Sequence of the first protein:
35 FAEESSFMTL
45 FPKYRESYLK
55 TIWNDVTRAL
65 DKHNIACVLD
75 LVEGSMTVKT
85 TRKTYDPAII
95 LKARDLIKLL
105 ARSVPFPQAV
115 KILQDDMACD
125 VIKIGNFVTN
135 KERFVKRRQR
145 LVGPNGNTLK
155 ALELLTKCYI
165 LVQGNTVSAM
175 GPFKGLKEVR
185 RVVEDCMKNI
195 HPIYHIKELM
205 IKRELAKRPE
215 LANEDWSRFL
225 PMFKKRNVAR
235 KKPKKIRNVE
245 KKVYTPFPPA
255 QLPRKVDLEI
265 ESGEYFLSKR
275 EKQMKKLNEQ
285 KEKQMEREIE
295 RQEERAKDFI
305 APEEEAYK

This data describes a binding interaction between two proteins.

Sequence of the second protein:
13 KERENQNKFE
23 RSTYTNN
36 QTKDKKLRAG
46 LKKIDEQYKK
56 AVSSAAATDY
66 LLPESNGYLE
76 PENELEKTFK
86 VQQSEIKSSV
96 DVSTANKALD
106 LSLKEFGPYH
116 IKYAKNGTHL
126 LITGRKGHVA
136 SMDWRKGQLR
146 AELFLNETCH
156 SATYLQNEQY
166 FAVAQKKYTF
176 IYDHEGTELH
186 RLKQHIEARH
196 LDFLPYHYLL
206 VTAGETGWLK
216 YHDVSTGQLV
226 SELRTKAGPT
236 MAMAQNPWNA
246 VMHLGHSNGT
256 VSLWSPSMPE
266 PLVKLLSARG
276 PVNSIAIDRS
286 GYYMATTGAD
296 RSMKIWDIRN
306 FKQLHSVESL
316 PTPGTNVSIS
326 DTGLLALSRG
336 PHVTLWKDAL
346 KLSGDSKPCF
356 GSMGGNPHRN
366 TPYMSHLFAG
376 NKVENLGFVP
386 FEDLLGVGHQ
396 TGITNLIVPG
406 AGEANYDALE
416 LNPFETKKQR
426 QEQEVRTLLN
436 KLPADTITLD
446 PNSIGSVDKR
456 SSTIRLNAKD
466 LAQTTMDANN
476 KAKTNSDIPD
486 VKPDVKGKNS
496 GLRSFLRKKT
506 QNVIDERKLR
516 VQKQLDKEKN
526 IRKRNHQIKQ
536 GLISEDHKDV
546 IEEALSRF

Interface contacts:
Residue V508 in the second protein is in contact with residue W57 in the first protein (closest heavy-atom distance 3.8 Å).
Residue V508 in the second protein interacts with residue L75 in the first protein (closest heavy-atom distance 4.9 Å).
Residue N507 in the second protein contacts residue C71 in the first protein (closest heavy-atom distance 2.9 Å).
Residue E511 in the second protein interacts with residue V76 in the first protein (closest heavy-atom distance 3.4 Å).
Residue T505 in the second protein interacts with residue N58 in the first protein (closest heavy-atom distance 4.2 Å).
Residue I509 in the second protein is in contact with residue V76 in the first protein (closest heavy-atom distance 3.9 Å).
Residue N507 in the second protein interacts with residue T61 in the first protein (closest heavy-atom distance 2.6 Å).
Residue V508 in the second protein contacts residue L73 in the first protein (closest heavy-atom distance 3.2 Å).
Residue L514 in the second protein interacts with residue V76 in the first protein (closest heavy-atom distance 3.9 Å).
Residue D510 in the second protein is in contact with residue L75 in the first protein (closest heavy-atom distance 4.0 Å).
Residue N507 in the second protein is in contact with residue L73 in the first protein (closest heavy-atom distance 3.5 Å).
Residue N507 in the second protein is in contact with residue W57 in the first protein (closest heavy-atom distance 3.3 Å).
Residue I509 in the second protein contacts residue L75 in the first protein (closest heavy-atom distance 2.8 Å).
Residue D510 in the second protein interacts with residue V76 in the first protein (closest heavy-atom distance 3.6 Å).
Residue N507 in the second protein contacts residue V72 in the first protein (closest heavy-atom distance 3.5 Å).
Residue I509 in the second protein interacts with residue L73 in the first protein (closest heavy-atom distance 2.8 Å).
Residue I509 in the second protein interacts with residue D74 in the first protein (closest heavy-atom distance 3.3 Å).